Contacts between the two chains:
Residue R94 in protein 1 interacts with residue I6 in protein 2 (closest heavy-atom distance 3.8 Å).
Residue V83 in protein 1 contacts residue I9 in protein 2 (closest heavy-atom distance 3.4 Å).
Residue M79 in protein 1 contacts residue I9 in protein 2 (closest heavy-atom distance 3.2 Å).
Residue M79 in protein 1 interacts with residue N8 in protein 2 (closest heavy-atom distance 3.6 Å).
Residue A82 in protein 1 contacts residue Q2 in protein 2 (closest heavy-atom distance 3.2 Å).
Residue M99 in protein 1 contacts residue A10 in protein 2 (closest heavy-atom distance 3.5 Å).
Residue D98 in protein 1 is in contact with residue I6 in protein 2 (closest heavy-atom distance 4.9 Å).
Residue R94 in protein 1 contacts residue R7 in protein 2 (closest heavy-atom distance 3.6 Å).
Residue N106 in protein 1 contacts residue D21 in protein 2 (closest heavy-atom distance 3.8 Å).
Residue D84 in protein 1 is in contact with residue Q2 in protein 2 (closest heavy-atom distance 3.0 Å).
Residue R94 in protein 1 contacts residue E3 in protein 2 (closest heavy-atom distance 2.8 Å).
Residue D98 in protein 1 interacts with residue R7 in protein 2 (closest heavy-atom distance 3.4 Å).
Residue L76 in protein 1 is in contact with residue L13 in protein 2 (closest heavy-atom distance 4.3 Å).
Residue A82 in protein 1 contacts residue I5 in protein 2 (closest heavy-atom distance 4.2 Å).
Residue A112 in protein 1 is in contact with residue L13 in protein 2 (closest heavy-atom distance 3.7 Å).
Residue G108 in protein 1 interacts with residue D21 in protein 2 (closest heavy-atom distance 4.8 Å).
Residue N106 in protein 1 interacts with residue G17 in protein 2 (closest heavy-atom distance 3.5 Å).
Residue L76 in protein 1 is in contact with residue I9 in protein 2 (closest heavy-atom distance 4.8 Å).
Residue V91 in protein 1 contacts residue I6 in protein 2 (closest heavy-atom distance 4.2 Å).
Residue V83 in protein 1 contacts residue I6 in protein 2 (closest heavy-atom distance 4.2 Å).
Residue V95 in protein 1 is in contact with residue I9 in protein 2 (closest heavy-atom distance 4.9 Å).
Residue I66 in protein 1 contacts residue M20 in protein 2 (closest heavy-atom distance 4.4 Å).
Residue L76 in protein 1 interacts with residue H12 in protein 2 (closest heavy-atom distance 4.8 Å).
Residue Y115 in protein 1 contacts residue L13 in protein 2 (closest heavy-atom distance 4.7 Å).
Residue R94 in protein 1 contacts residue D4 in protein 2 (closest heavy-atom distance 4.9 Å).
Residue R109 in protein 1 is in contact with residue D18 in protein 2 (closest heavy-atom distance 2.8 Å).
Residue I80 in protein 1 interacts with residue I9 in protein 2 (closest heavy-atom distance 3.4 Å).
Residue M79 in protein 1 interacts with residue H12 in protein 2 (closest heavy-atom distance 3.3 Å).
Residue M79 in protein 1 interacts with residue I5 in protein 2 (closest heavy-atom distance 4.2 Å).
Residue A112 in protein 1 interacts with residue G17 in protein 2 (closest heavy-atom distance 4.5 Å).
Residue L70 in protein 1 contacts residue V16 in protein 2 (closest heavy-atom distance 3.5 Å).
Residue M99 in protein 1 contacts residue L13 in protein 2 (closest heavy-atom distance 3.7 Å).
Residue A112 in protein 1 is in contact with residue M20 in protein 2 (closest heavy-atom distance 4.7 Å).
Residue V95 in protein 1 interacts with residue I6 in protein 2 (closest heavy-atom distance 3.7 Å).
Residue R109 in protein 1 is in contact with residue A14 in protein 2 (closest heavy-atom distance 3.8 Å).
Residue A112 in protein 1 interacts with residue V16 in protein 2 (closest heavy-atom distance 4.7 Å).
Residue R109 in protein 1 contacts residue G17 in protein 2 (closest heavy-atom distance 3.6 Å).
Residue G108 in protein 1 interacts with residue M20 in protein 2 (closest heavy-atom distance 3.5 Å).
Residue M99 in protein 1 interacts with residue A14 in protein 2 (closest heavy-atom distance 3.8 Å).
Residue V95 in protein 1 interacts with residue A10 in protein 2 (closest heavy-atom distance 3.6 Å).
Residue G108 in protein 1 contacts residue G17 in protein 2 (closest heavy-atom distance 3.3 Å).
Residue D98 in protein 1 is in contact with residue A10 in protein 2 (closest heavy-atom distance 3.5 Å).
Residue V83 in protein 1 contacts residue I5 in protein 2 (closest heavy-atom distance 3.5 Å).
Residue V95 in protein 1 is in contact with residue L13 in protein 2 (closest heavy-atom distance 3.9 Å).
Residue N106 in protein 1 is in contact with residue D18 in protein 2 (closest heavy-atom distance 2.7 Å).
Residue V83 in protein 1 contacts residue Q2 in protein 2 (closest heavy-atom distance 3.6 Å).
Residue V111 in protein 1 contacts residue M20 in protein 2 (closest heavy-atom distance 4.2 Å).
Residue F116 in protein 1 interacts with residue L13 in protein 2 (closest heavy-atom distance 3.8 Å).
Residue F116 in protein 1 interacts with residue I9 in protein 2 (closest heavy-atom distance 4.2 Å).
Residue R109 in protein 1 contacts residue L13 in protein 2 (closest heavy-atom distance 5.0 Å).

Sequence of protein 1:
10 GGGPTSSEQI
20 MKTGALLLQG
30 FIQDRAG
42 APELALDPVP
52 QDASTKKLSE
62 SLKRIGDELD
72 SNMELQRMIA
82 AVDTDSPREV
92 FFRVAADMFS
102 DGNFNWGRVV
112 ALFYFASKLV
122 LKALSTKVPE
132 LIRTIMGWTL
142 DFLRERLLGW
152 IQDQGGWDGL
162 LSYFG

These two protein chains interact to form a complex.

Sequence of protein 2:
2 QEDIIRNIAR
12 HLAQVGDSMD